Residue-level contacts at the interface:
Residue I115 in protein 2 is in contact with residue Q31 in protein 1 (closest heavy-atom distance 3.6 Å).
Residue T124 in protein 2 interacts with residue W101 in protein 1 (closest heavy-atom distance 3.5 Å).
Residue V348 in protein 2 is in contact with residue I118 in protein 1 (closest heavy-atom distance 3.7 Å).
Residue W159 in protein 2 interacts with residue V431 in protein 1 (closest heavy-atom distance 3.1 Å).
Residue T120 in protein 2 interacts with residue A28 in protein 1 (closest heavy-atom distance 2.8 Å).
Residue D79 in protein 2 contacts residue V52 in protein 1 (closest heavy-atom distance 3.7 Å).
Residue A352 in protein 2 interacts with residue L126 in protein 1 (closest heavy-atom distance 3.6 Å).
Residue W159 in protein 2 contacts residue L432 in protein 1 (closest heavy-atom distance 3.2 Å).
Residue I115 in protein 2 contacts residue V30 in protein 1 (closest heavy-atom distance 3.7 Å).
Residue L455 in protein 2 contacts residue A143 in protein 1 (closest heavy-atom distance 3.6 Å).
Residue W160 in protein 2 is in contact with residue P437 in protein 1 (closest heavy-atom distance 3.4 Å).
Residue H117 in protein 2 is in contact with residue D29 in protein 1 (closest heavy-atom distance 3.3 Å).
Residue D79 in protein 2 is in contact with residue V35 in protein 1 (closest heavy-atom distance 3.1 Å).
Residue V78 in protein 2 is in contact with residue L49 in protein 1 (closest heavy-atom distance 3.5 Å).
Residue W101 in protein 2 interacts with residue D37 in protein 1 (closest heavy-atom distance 3.1 Å).
Residue V137 in protein 2 is in contact with residue R409 in protein 1 (closest heavy-atom distance 3.7 Å).
Residue I118 in protein 2 interacts with residue V30 in protein 1 (closest heavy-atom distance 3.5 Å).
Residue P451 in protein 2 is in contact with residue V146 in protein 1 (closest heavy-atom distance 3.6 Å).
Residue R129 in protein 2 contacts residue W317 in protein 1 (closest heavy-atom distance 3.3 Å).
Residue A452 in protein 2 contacts residue V146 in protein 1 (closest heavy-atom distance 3.6 Å).
Residue R356 in protein 2 is in contact with residue F130 in protein 1 (closest heavy-atom distance 3.3 Å).
Residue M145 in protein 2 interacts with residue V420 in protein 1 (closest heavy-atom distance 3.7 Å).
Residue I118 in protein 2 interacts with residue D29 in protein 1 (closest heavy-atom distance 3.0 Å).
Residue V139 in protein 2 contacts residue L455 in protein 1 (closest heavy-atom distance 3.5 Å).
Residue P462 in protein 2 interacts with residue P135 in protein 1 (closest heavy-atom distance 3.5 Å).
Residue E116 in protein 2 interacts with residue Q31 in protein 1 (closest heavy-atom distance 2.6 Å).
Residue T124 in protein 2 contacts residue V78 in protein 1 (closest heavy-atom distance 2.9 Å).
Residue I118 in protein 2 interacts with residue Q31 in protein 1 (closest heavy-atom distance 3.6 Å).
Residue R129 in protein 2 is in contact with residue T314 in protein 1 (closest heavy-atom distance 3.4 Å).
Residue I115 in protein 2 contacts residue R56 in protein 1 (closest heavy-atom distance 3.6 Å).
Residue W160 in protein 2 interacts with residue L440 in protein 1 (closest heavy-atom distance 3.5 Å).
Residue V146 in protein 2 interacts with residue P451 in protein 1 (closest heavy-atom distance 3.4 Å).
Residue P132 in protein 2 interacts with residue V407 in protein 1 (closest heavy-atom distance 3.6 Å).
Residue Q336 in protein 2 is in contact with residue R84 in protein 1 (closest heavy-atom distance 3.3 Å).
Residue V407 in protein 2 contacts residue P132 in protein 1 (closest heavy-atom distance 3.3 Å).
Residue D29 in protein 2 interacts with residue H39 in protein 1 (closest heavy-atom distance 3.0 Å).
Residue V78 in protein 2 contacts residue V35 in protein 1 (closest heavy-atom distance 2.9 Å).
Residue M26 in protein 2 is in contact with residue V44 in protein 1 (closest heavy-atom distance 3.7 Å).
Residue K128 in protein 2 interacts with residue D79 in protein 1 (closest heavy-atom distance 3.5 Å).
Residue R99 in protein 2 interacts with residue V44 in protein 1 (closest heavy-atom distance 2.6 Å).
Residue E340 in protein 2 contacts residue S112 in protein 1 (closest heavy-atom distance 3.5 Å).
Residue W101 in protein 2 contacts residue M45 in protein 1 (closest heavy-atom distance 3.7 Å).
Residue D79 in protein 2 is in contact with residue R56 in protein 1 (closest heavy-atom distance 2.8 Å).
Residue D98 in protein 2 contacts residue K51 in protein 1 (closest heavy-atom distance 2.7 Å).
Residue L349 in protein 2 contacts residue N125 in protein 1 (closest heavy-atom distance 3.6 Å).
Residue V431 in protein 2 is in contact with residue L156 in protein 1 (closest heavy-atom distance 3.6 Å).
Residue V407 in protein 2 is in contact with residue I133 in protein 1 (closest heavy-atom distance 2.8 Å).
Residue V345 in protein 2 is in contact with residue V114 in protein 1 (closest heavy-atom distance 3.7 Å).
Residue W160 in protein 2 is in contact with residue S436 in protein 1 (closest heavy-atom distance 3.5 Å).
Residue R99 in protein 2 is in contact with residue S43 in protein 1 (closest heavy-atom distance 3.6 Å).
Residue F172 in protein 2 interacts with residue V444 in protein 1 (closest heavy-atom distance 3.5 Å).
Residue V420 in protein 2 interacts with residue M145 in protein 1 (closest heavy-atom distance 3.6 Å).
Residue E116 in protein 2 contacts residue V30 in protein 1 (closest heavy-atom distance 3.2 Å).
Residue L440 in protein 2 contacts residue W160 in protein 1 (closest heavy-atom distance 3.5 Å).
Residue N125 in protein 2 interacts with residue W317 in protein 1 (closest heavy-atom distance 3.0 Å).
Residue V150 in protein 2 interacts with residue V448 in protein 1 (closest heavy-atom distance 3.7 Å).
Residue E353 in protein 2 contacts residue R129 in protein 1 (closest heavy-atom distance 3.1 Å).
Residue V78 in protein 2 contacts residue P48 in protein 1 (closest heavy-atom distance 3.5 Å).
Residue G435 in protein 2 interacts with residue W160 in protein 1 (closest heavy-atom distance 3.1 Å).
Residue I133 in protein 2 is in contact with residue R409 in protein 1 (closest heavy-atom distance 3.6 Å).

Sequence of protein 2:
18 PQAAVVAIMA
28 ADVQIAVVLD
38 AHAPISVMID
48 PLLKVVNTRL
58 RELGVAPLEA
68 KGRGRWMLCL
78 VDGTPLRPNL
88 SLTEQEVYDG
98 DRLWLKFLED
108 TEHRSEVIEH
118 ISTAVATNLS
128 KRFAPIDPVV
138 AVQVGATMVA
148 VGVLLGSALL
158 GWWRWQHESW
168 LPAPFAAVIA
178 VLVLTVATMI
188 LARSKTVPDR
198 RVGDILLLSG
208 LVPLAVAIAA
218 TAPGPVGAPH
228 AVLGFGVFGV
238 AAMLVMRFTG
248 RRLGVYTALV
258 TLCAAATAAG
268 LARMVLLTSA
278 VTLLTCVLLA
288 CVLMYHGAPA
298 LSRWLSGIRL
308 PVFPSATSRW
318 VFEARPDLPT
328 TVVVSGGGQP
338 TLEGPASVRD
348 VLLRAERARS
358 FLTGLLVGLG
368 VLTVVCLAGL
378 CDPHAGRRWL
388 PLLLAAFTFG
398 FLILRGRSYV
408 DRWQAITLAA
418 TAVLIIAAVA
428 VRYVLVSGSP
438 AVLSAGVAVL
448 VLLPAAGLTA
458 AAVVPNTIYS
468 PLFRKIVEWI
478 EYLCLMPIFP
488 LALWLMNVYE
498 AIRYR

The following describes two proteins that form a bound complex.

Sequence of protein 1:
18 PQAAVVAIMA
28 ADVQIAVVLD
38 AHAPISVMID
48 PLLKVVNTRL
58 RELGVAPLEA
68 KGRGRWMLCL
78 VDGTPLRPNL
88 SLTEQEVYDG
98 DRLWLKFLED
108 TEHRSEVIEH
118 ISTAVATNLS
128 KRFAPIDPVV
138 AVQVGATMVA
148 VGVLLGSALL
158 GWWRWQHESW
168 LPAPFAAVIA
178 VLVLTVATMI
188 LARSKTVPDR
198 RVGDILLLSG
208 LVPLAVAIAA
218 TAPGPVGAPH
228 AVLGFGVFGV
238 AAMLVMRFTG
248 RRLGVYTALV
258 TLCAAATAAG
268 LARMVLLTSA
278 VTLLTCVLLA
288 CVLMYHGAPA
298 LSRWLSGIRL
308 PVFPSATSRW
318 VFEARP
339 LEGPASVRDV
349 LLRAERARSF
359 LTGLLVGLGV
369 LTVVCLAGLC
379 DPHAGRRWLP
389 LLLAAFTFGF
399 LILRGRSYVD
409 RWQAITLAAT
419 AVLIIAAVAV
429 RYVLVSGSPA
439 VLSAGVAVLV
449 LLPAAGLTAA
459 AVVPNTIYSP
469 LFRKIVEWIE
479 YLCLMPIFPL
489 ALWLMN